Interface contacts:
Residue G25 in chain A contacts residue R18 in chain B (closest heavy-atom distance 3.8 Å).
Residue L181 in chain A interacts with residue S12 in chain B (closest heavy-atom distance 3.9 Å).
Residue H28 in chain A is in contact with residue K17 in chain B (closest heavy-atom distance 3.8 Å).
Residue G25 in chain A is in contact with residue D15 in chain B (closest heavy-atom distance 4.0 Å).
Residue V31 in chain A contacts residue D15 in chain B (closest heavy-atom distance 4.1 Å).
Residue H28 in chain A interacts with residue D15 in chain B (closest heavy-atom distance 3.1 Å).
Residue E29 in chain A interacts with residue R18 in chain B (closest heavy-atom distance 3.1 Å).
Residue L27 in chain A interacts with residue D15 in chain B (closest heavy-atom distance 4.1 Å).
Residue H28 in chain A contacts residue R21 in chain B (closest heavy-atom distance 4.5 Å).
Residue G25 in chain A contacts residue R16 in chain B (closest heavy-atom distance 4.5 Å).
Residue V26 in chain A is in contact with residue R18 in chain B (closest heavy-atom distance 3.8 Å).
Residue S24 in chain A is in contact with residue R16 in chain B (closest heavy-atom distance 4.0 Å).
Residue H28 in chain A is in contact with residue R16 in chain B (closest heavy-atom distance 2.7 Å).
Residue S24 in chain A interacts with residue D15 in chain B (closest heavy-atom distance 2.7 Å).
Residue L181 in chain A is in contact with residue G11 in chain B (closest heavy-atom distance 4.6 Å).

The following describes two proteins that form a bound complex.

Sequence of chain B:
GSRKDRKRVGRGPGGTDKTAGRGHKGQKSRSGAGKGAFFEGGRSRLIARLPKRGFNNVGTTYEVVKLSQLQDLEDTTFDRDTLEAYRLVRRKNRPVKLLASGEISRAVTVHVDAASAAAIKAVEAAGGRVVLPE

Sequence of chain A:
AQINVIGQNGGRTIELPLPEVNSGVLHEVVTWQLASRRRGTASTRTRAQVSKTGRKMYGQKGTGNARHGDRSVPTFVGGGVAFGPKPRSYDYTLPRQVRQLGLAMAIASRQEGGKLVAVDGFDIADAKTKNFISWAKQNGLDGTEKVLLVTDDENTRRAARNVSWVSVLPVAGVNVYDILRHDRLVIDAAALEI